Sequence of the second protein:
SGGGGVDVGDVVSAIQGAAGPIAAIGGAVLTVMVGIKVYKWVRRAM

Contacts between the two chains:
Residue M33 in the second protein contacts residue W41 in the first protein (closest heavy-atom distance 3.6 Å).
Residue Y39 in the second protein is in contact with residue A45 in the first protein (closest heavy-atom distance 4.9 Å).
Residue K40 in the second protein is in contact with residue R44 in the first protein (closest heavy-atom distance 4.2 Å).
Residue R43 in the second protein is in contact with residue M46 in the first protein (closest heavy-atom distance 4.2 Å).
Residue R43 in the second protein is in contact with residue A45 in the first protein (closest heavy-atom distance 4.2 Å).
Residue I36 in the second protein is in contact with residue A45 in the first protein (closest heavy-atom distance 3.4 Å).
Residue Y39 in the second protein is in contact with residue M46 in the first protein (closest heavy-atom distance 4.4 Å).
Residue K40 in the second protein contacts residue A45 in the first protein (closest heavy-atom distance 4.8 Å).
Residue M33 in the second protein is in contact with residue V38 in the first protein (closest heavy-atom distance 4.9 Å).
Residue I36 in the second protein is in contact with residue W41 in the first protein (closest heavy-atom distance 4.9 Å).

Sequence of the first protein:
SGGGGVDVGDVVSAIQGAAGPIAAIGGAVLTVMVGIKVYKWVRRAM

This data describes a binding interaction between two proteins.